Contacts between the two chains:
Residue L186 in chain A is in contact with residue I173 in chain B (closest heavy-atom distance 2.8 Å).
Residue L186 in chain A interacts with residue G175 in chain B (closest heavy-atom distance 2.7 Å).
Residue N171 in chain A contacts residue G160 in chain B (closest heavy-atom distance 3.1 Å).
Residue T169 in chain A is in contact with residue T158 in chain B (closest heavy-atom distance 3.2 Å).
Residue T120 in chain A interacts with residue R122 in chain B (closest heavy-atom distance 3.1 Å).
Residue L170 in chain A interacts with residue T158 in chain B (closest heavy-atom distance 3.1 Å).
Residue I221 in chain A contacts residue K207 in chain B (closest heavy-atom distance 3.0 Å).
Residue N184 in chain A interacts with residue L163 in chain B (closest heavy-atom distance 3.3 Å).
Residue E85 in chain A interacts with residue R80 in chain B (closest heavy-atom distance 2.9 Å).
Residue T202 in chain A is in contact with residue G177 in chain B (closest heavy-atom distance 2.8 Å).
Residue V206 in chain A contacts residue K195 in chain B (closest heavy-atom distance 3.1 Å).
Residue F199 in chain A contacts residue N176 in chain B (closest heavy-atom distance 3.4 Å).
Residue V172 in chain A is in contact with residue R161 in chain B (closest heavy-atom distance 2.9 Å).
Residue S103 in chain A is in contact with residue R101 in chain B (closest heavy-atom distance 3.0 Å).
Residue N168 in chain A is in contact with residue E152 in chain B (closest heavy-atom distance 2.9 Å).
Residue T71 in chain A contacts residue N70 in chain B (closest heavy-atom distance 3.3 Å).
Residue N184 in chain A contacts residue R161 in chain B (closest heavy-atom distance 2.8 Å).
Residue V156 in chain A interacts with residue M155 in chain B (closest heavy-atom distance 3.3 Å).
Residue N168 in chain A contacts residue T158 in chain B (closest heavy-atom distance 3.0 Å).
Residue T202 in chain A interacts with residue N176 in chain B (closest heavy-atom distance 3.4 Å).
Residue M204 in chain A contacts residue D189 in chain B (closest heavy-atom distance 2.9 Å).
Residue N218 in chain A contacts residue K207 in chain B (closest heavy-atom distance 3.0 Å).
Residue N171 in chain A contacts residue R161 in chain B (closest heavy-atom distance 2.9 Å).
Residue D26 in chain A interacts with residue K24 in chain B (closest heavy-atom distance 3.1 Å).
Residue Y215 in chain A contacts residue K195 in chain B (closest heavy-atom distance 3.2 Å).
Residue L188 in chain A is in contact with residue N176 in chain B (closest heavy-atom distance 3.0 Å).
Residue T202 in chain A contacts residue D189 in chain B (closest heavy-atom distance 2.9 Å).
Residue N168 in chain A interacts with residue M155 in chain B (closest heavy-atom distance 3.0 Å).
Residue V205 in chain A contacts residue S191 in chain B (closest heavy-atom distance 3.3 Å).
Residue V206 in chain A is in contact with residue G196 in chain B (closest heavy-atom distance 3.3 Å).
Residue N168 in chain A contacts residue T157 in chain B (closest heavy-atom distance 2.9 Å).
Residue V156 in chain A interacts with residue V156 in chain B (closest heavy-atom distance 2.6 Å).
Residue T95 in chain A is in contact with residue L91 in chain B (closest heavy-atom distance 3.2 Å).
Residue S36 in chain A is in contact with residue I35 in chain B (closest heavy-atom distance 3.3 Å).
Residue D50 in chain A is in contact with residue R52 in chain B (closest heavy-atom distance 2.5 Å).
Residue D131 in chain A contacts residue R129 in chain B (closest heavy-atom distance 2.8 Å).
Residue N184 in chain A is in contact with residue G162 in chain B (closest heavy-atom distance 3.2 Å).
Residue Q187 in chain A interacts with residue N176 in chain B (closest heavy-atom distance 3.3 Å).
Residue L170 in chain A is in contact with residue L163 in chain B (closest heavy-atom distance 3.3 Å).
Residue I221 in chain A interacts with residue D209 in chain B (closest heavy-atom distance 2.9 Å).
Residue G203 in chain A interacts with residue S191 in chain B (closest heavy-atom distance 3.2 Å).
Residue D89 in chain A contacts residue R87 in chain B (closest heavy-atom distance 3.0 Å).
Residue D131 in chain A interacts with residue L130 in chain B (closest heavy-atom distance 3.4 Å).
Residue G201 in chain A is in contact with residue N176 in chain B (closest heavy-atom distance 3.1 Å).
Residue L170 in chain A is in contact with residue G160 in chain B (closest heavy-atom distance 2.6 Å).
Residue R113 in chain A interacts with residue D108 in chain B (closest heavy-atom distance 3.0 Å).
Residue D92 in chain A interacts with residue R87 in chain B (closest heavy-atom distance 2.8 Å).
Residue E106 in chain A is in contact with residue R101 in chain B (closest heavy-atom distance 2.6 Å).
Residue N184 in chain A contacts residue G160 in chain B (closest heavy-atom distance 3.0 Å).
Residue M204 in chain A contacts residue S191 in chain B (closest heavy-atom distance 2.8 Å).
Residue K165 in chain A contacts residue S154 in chain B (closest heavy-atom distance 2.4 Å).
Residue G219 in chain A contacts residue G196 in chain B (closest heavy-atom distance 2.9 Å).
Residue T124 in chain A interacts with residue R122 in chain B (closest heavy-atom distance 2.7 Å).
Residue L186 in chain A interacts with residue V174 in chain B (closest heavy-atom distance 3.1 Å).
Residue N184 in chain A is in contact with residue I173 in chain B (closest heavy-atom distance 3.2 Å).
Residue V127 in chain A interacts with residue R129 in chain B (closest heavy-atom distance 3.3 Å).
Residue T222 in chain A interacts with residue D209 in chain B (closest heavy-atom distance 2.8 Å).
Residue N82 in chain A contacts residue R80 in chain B (closest heavy-atom distance 3.2 Å).
Residue D92 in chain A is in contact with residue L91 in chain B (closest heavy-atom distance 3.3 Å).
Residue V15 in chain A contacts residue Q10 in chain B (closest heavy-atom distance 3.4 Å).

Sequence of chain A:
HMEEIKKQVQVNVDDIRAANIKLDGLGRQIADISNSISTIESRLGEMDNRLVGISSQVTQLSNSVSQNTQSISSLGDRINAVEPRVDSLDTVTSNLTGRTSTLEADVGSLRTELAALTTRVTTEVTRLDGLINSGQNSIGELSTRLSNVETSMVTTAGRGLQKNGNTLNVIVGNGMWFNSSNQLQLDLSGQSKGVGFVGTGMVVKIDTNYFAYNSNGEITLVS

These two protein chains interact to form a complex.

Sequence of chain B:
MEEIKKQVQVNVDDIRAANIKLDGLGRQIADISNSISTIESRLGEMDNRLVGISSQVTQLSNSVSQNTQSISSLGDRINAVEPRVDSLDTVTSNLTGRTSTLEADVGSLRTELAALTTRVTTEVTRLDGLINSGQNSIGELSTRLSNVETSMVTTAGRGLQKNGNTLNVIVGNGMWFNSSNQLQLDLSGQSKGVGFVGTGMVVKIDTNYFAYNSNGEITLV